Interface contacts:
Residue F201 in the second protein is in contact with residue V21 in the first protein (closest heavy-atom distance 3.4 Å).
Residue R203 in the second protein is in contact with residue V21 in the first protein (closest heavy-atom distance 3.7 Å).
Residue K200 in the second protein interacts with residue S20 in the first protein (closest heavy-atom distance 3.4 Å).
Residue Y229 in the second protein contacts residue N12 in the first protein (closest heavy-atom distance 3.2 Å).
Residue E91 in the second protein interacts with residue F49 in the first protein (closest heavy-atom distance 3.7 Å).
Residue F238 in the second protein interacts with residue V21 in the first protein (closest heavy-atom distance 3.6 Å).
Residue C90 in the second protein contacts residue K50 in the first protein (closest heavy-atom distance 3.5 Å).
Residue P89 in the second protein interacts with residue N48 in the first protein (closest heavy-atom distance 3.0 Å).
Residue Q236 in the second protein is in contact with residue L18 in the first protein (closest heavy-atom distance 3.2 Å).
Residue R195 in the second protein interacts with residue L18 in the first protein (closest heavy-atom distance 3.8 Å).
Residue C90 in the second protein contacts residue F49 in the first protein (closest heavy-atom distance 2.9 Å).
Residue C90 in the second protein contacts residue N48 in the first protein (closest heavy-atom distance 3.1 Å).
Residue R203 in the second protein contacts residue I24 in the first protein (closest heavy-atom distance 2.5 Å).
Residue F234 in the second protein contacts residue N12 in the first protein (closest heavy-atom distance 3.8 Å).
Residue F194 in the second protein contacts residue G19 in the first protein (closest heavy-atom distance 3.7 Å).
Residue F201 in the second protein interacts with residue E22 in the first protein (closest heavy-atom distance 2.8 Å).
Residue N118 in the second protein contacts residue F52 in the first protein (closest heavy-atom distance 3.0 Å).
Residue Y191 in the second protein contacts residue N12 in the first protein (closest heavy-atom distance 2.6 Å).
Residue R203 in the second protein contacts residue E22 in the first protein (closest heavy-atom distance 2.6 Å).
Residue Q236 in the second protein is in contact with residue N17 in the first protein (closest heavy-atom distance 3.5 Å).
Residue N118 in the second protein is in contact with residue K50 in the first protein (closest heavy-atom distance 3.2 Å).
Residue L113 in the second protein contacts residue K51 in the first protein (closest heavy-atom distance 3.2 Å).
Residue F194 in the second protein interacts with residue L18 in the first protein (closest heavy-atom distance 3.4 Å).
Residue L92 in the second protein is in contact with residue F49 in the first protein (closest heavy-atom distance 3.6 Å).
Residue Y112 in the second protein is in contact with residue K50 in the first protein (closest heavy-atom distance 3.6 Å).
Residue P204 in the second protein is in contact with residue I24 in the first protein (closest heavy-atom distance 3.3 Å).
Residue N197 in the second protein contacts residue G19 in the first protein (closest heavy-atom distance 3.1 Å).
Residue N116 in the second protein interacts with residue F52 in the first protein (closest heavy-atom distance 3.5 Å).
Residue I117 in the second protein interacts with residue F52 in the first protein (closest heavy-atom distance 3.4 Å).
Residue V199 in the second protein is in contact with residue G19 in the first protein (closest heavy-atom distance 3.4 Å).
Residue S233 in the second protein is in contact with residue N12 in the first protein (closest heavy-atom distance 3.1 Å).
Residue I235 in the second protein contacts residue N17 in the first protein (closest heavy-atom distance 3.7 Å).
Residue S233 in the second protein is in contact with residue L15 in the first protein (closest heavy-atom distance 3.2 Å).
Residue G86 in the second protein interacts with residue K50 in the first protein (closest heavy-atom distance 3.2 Å).
Residue F234 in the second protein is in contact with residue L15 in the first protein (closest heavy-atom distance 3.4 Å).
Residue D237 in the second protein interacts with residue N17 in the first protein (closest heavy-atom distance 3.1 Å).
Residue R208 in the second protein is in contact with residue Y23 in the first protein (closest heavy-atom distance 3.4 Å).
Residue P89 in the second protein contacts residue K50 in the first protein (closest heavy-atom distance 3.5 Å).
Residue R203 in the second protein interacts with residue Y23 in the first protein (closest heavy-atom distance 3.1 Å).
Residue P115 in the second protein is in contact with residue Q53 in the first protein (closest heavy-atom distance 3.7 Å).
Residue Q236 in the second protein interacts with residue V21 in the first protein (closest heavy-atom distance 3.4 Å).
Residue P115 in the second protein interacts with residue F52 in the first protein (closest heavy-atom distance 3.4 Å).
Residue V199 in the second protein is in contact with residue S20 in the first protein (closest heavy-atom distance 2.8 Å).
Residue S233 in the second protein is in contact with residue R16 in the first protein (closest heavy-atom distance 3.2 Å).
Residue E93 in the second protein contacts residue F49 in the first protein (closest heavy-atom distance 3.4 Å).
Residue L113 in the second protein is in contact with residue F49 in the first protein (closest heavy-atom distance 3.6 Å).
Residue L202 in the second protein is in contact with residue I24 in the first protein (closest heavy-atom distance 3.3 Å).
Residue L202 in the second protein is in contact with residue E22 in the first protein (closest heavy-atom distance 3.3 Å).
Residue F201 in the second protein interacts with residue S20 in the first protein (closest heavy-atom distance 2.8 Å).
Residue D205 in the second protein is in contact with residue I24 in the first protein (closest heavy-atom distance 2.7 Å).
Residue V119 in the second protein interacts with residue K50 in the first protein (closest heavy-atom distance 3.2 Å).
Residue D205 in the second protein contacts residue R25 in the first protein (closest heavy-atom distance 2.8 Å).
Residue F234 in the second protein interacts with residue L18 in the first protein (closest heavy-atom distance 3.0 Å).
Residue P226 in the second protein is in contact with residue N12 in the first protein (closest heavy-atom distance 3.2 Å).
Residue Q260 in the second protein interacts with residue N17 in the first protein (closest heavy-atom distance 2.4 Å).
Residue S233 in the second protein is in contact with residue N17 in the first protein (closest heavy-atom distance 2.8 Å).
Residue Q236 in the second protein contacts residue G19 in the first protein (closest heavy-atom distance 3.8 Å).
Residue K88 in the second protein is in contact with residue K50 in the first protein (closest heavy-atom distance 2.9 Å).
Residue K200 in the second protein is in contact with residue E22 in the first protein (closest heavy-atom distance 3.4 Å).
Residue P204 in the second protein interacts with residue Y23 in the first protein (closest heavy-atom distance 3.5 Å).

Sequence of the first protein:
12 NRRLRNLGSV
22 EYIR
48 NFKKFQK

These two protein chains interact to form a complex.

Sequence of the second protein:
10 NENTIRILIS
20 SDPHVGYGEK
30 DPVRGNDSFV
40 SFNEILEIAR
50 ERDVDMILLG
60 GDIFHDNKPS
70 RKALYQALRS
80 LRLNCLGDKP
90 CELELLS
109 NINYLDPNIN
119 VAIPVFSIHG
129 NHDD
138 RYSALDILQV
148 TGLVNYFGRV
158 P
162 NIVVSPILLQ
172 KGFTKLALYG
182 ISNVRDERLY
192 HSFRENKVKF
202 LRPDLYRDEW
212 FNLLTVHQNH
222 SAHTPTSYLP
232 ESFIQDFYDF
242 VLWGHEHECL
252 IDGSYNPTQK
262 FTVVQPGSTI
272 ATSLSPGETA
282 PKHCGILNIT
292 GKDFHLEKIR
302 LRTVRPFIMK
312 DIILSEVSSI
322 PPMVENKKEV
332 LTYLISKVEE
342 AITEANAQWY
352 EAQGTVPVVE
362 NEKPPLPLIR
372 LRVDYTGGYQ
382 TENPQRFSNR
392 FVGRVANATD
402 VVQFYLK